The following describes two proteins that form a bound complex.

Sequence of protein 1:
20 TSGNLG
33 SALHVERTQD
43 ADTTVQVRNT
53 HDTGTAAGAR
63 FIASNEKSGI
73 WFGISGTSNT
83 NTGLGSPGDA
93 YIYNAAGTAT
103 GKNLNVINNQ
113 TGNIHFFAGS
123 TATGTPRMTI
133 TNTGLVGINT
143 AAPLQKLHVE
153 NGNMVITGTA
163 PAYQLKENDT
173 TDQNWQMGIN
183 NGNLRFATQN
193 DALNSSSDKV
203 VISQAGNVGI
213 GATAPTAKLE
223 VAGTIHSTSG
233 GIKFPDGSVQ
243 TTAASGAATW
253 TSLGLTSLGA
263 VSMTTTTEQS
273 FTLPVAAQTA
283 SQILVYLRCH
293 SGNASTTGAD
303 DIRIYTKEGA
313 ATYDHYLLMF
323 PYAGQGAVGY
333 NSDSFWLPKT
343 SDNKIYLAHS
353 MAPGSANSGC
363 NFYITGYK

Residue-level contacts at the interface:
Residue A43 in protein 2 interacts with residue N51 in protein 1 (closest heavy-atom distance 2.8 Å).
Residue R50 in protein 2 contacts residue S66 in protein 1 (closest heavy-atom distance 2.8 Å).
Residue A124 in protein 2 contacts residue G85 in protein 1 (closest heavy-atom distance 2.8 Å).
Residue G184 in protein 2 is in contact with residue E169 in protein 1 (closest heavy-atom distance 2.9 Å).
Residue V47 in protein 2 is in contact with residue I64 in protein 1 (closest heavy-atom distance 2.8 Å).
Residue A92 in protein 2 contacts residue N107 in protein 1 (closest heavy-atom distance 3.0 Å).
Residue S334 in protein 2 is in contact with residue N333 in protein 1 (closest heavy-atom distance 3.0 Å).
Residue A245 in protein 2 contacts residue F236 in protein 1 (closest heavy-atom distance 2.9 Å).
Residue Y165 in protein 2 contacts residue Q166 in protein 1 (closest heavy-atom distance 2.8 Å).
Residue K104 in protein 2 contacts residue Q112 in protein 1 (closest heavy-atom distance 2.7 Å).
Residue D91 in protein 2 is in contact with residue N105 in protein 1 (closest heavy-atom distance 2.7 Å).
Residue I94 in protein 2 contacts residue N107 in protein 1 (closest heavy-atom distance 2.8 Å).
Residue G225 in protein 2 is in contact with residue S231 in protein 1 (closest heavy-atom distance 3.0 Å).
Residue V49 in protein 2 is in contact with residue I64 in protein 1 (closest heavy-atom distance 2.9 Å).
Residue G184 in protein 2 interacts with residue W177 in protein 1 (closest heavy-atom distance 2.6 Å).
Residue Q48 in protein 2 is in contact with residue S66 in protein 1 (closest heavy-atom distance 2.8 Å).
Residue N96 in protein 2 is in contact with residue I109 in protein 1 (closest heavy-atom distance 2.8 Å).
Residue S247 in protein 2 is in contact with residue A245 in protein 1 (closest heavy-atom distance 2.9 Å).
Residue S33 in protein 2 is in contact with residue Q48 in protein 1 (closest heavy-atom distance 3.0 Å).
Residue G225 in protein 2 interacts with residue S229 in protein 1 (closest heavy-atom distance 2.8 Å).
Residue N110 in protein 2 is in contact with residue G121 in protein 1 (closest heavy-atom distance 2.8 Å).
Residue I227 in protein 2 interacts with residue K235 in protein 1 (closest heavy-atom distance 2.5 Å).
Residue L106 in protein 2 interacts with residue N115 in protein 1 (closest heavy-atom distance 3.0 Å).
Residue A246 in protein 2 contacts residue T243 in protein 1 (closest heavy-atom distance 2.9 Å).
Residue L106 in protein 2 interacts with residue H117 in protein 1 (closest heavy-atom distance 2.9 Å).
Residue L86 in protein 2 interacts with residue N107 in protein 1 (closest heavy-atom distance 3.0 Å).
Residue D42 in protein 2 is in contact with residue A58 in protein 1 (closest heavy-atom distance 2.8 Å).
Residue V37 in protein 2 is in contact with residue R50 in protein 1 (closest heavy-atom distance 2.9 Å).
Residue Y288 in protein 2 interacts with residue D303 in protein 1 (closest heavy-atom distance 2.8 Å).
Residue N96 in protein 2 is in contact with residue N110 in protein 1 (closest heavy-atom distance 2.8 Å).
Residue Q206 in protein 2 interacts with residue W177 in protein 1 (closest heavy-atom distance 3.0 Å).
Residue V330 in protein 2 interacts with residue Q327 in protein 1 (closest heavy-atom distance 2.9 Å).
Residue R290 in protein 2 is in contact with residue D303 in protein 1 (closest heavy-atom distance 2.9 Å).
Residue M156 in protein 2 is in contact with residue Q166 in protein 1 (closest heavy-atom distance 2.7 Å).
Residue V223 in protein 2 interacts with residue H228 in protein 1 (closest heavy-atom distance 2.8 Å).
Residue N105 in protein 2 interacts with residue N115 in protein 1 (closest heavy-atom distance 2.9 Å).
Residue Y332 in protein 2 contacts residue S293 in protein 1 (closest heavy-atom distance 2.8 Å).
Residue E152 in protein 2 interacts with residue T159 in protein 1 (closest heavy-atom distance 2.2 Å).
Residue T230 in protein 2 is in contact with residue P237 in protein 1 (closest heavy-atom distance 2.7 Å).
Residue Q41 in protein 2 is in contact with residue N51 in protein 1 (closest heavy-atom distance 3.0 Å).
Residue V223 in protein 2 interacts with residue T230 in protein 1 (closest heavy-atom distance 2.8 Å).
Residue I94 in protein 2 interacts with residue I109 in protein 1 (closest heavy-atom distance 2.7 Å).
Residue V108 in protein 2 contacts residue F119 in protein 1 (closest heavy-atom distance 2.8 Å).
Residue V37 in protein 2 contacts residue Q48 in protein 1 (closest heavy-atom distance 2.8 Å).
Residue N110 in protein 2 contacts residue F119 in protein 1 (closest heavy-atom distance 2.8 Å).
Residue R50 in protein 2 is in contact with residue N67 in protein 1 (closest heavy-atom distance 3.0 Å).
Residue H228 in protein 2 is in contact with residue K235 in protein 1 (closest heavy-atom distance 3.0 Å).
Residue N153 in protein 2 is in contact with residue T159 in protein 1 (closest heavy-atom distance 2.9 Å).
Residue T45 in protein 2 interacts with residue G60 in protein 1 (closest heavy-atom distance 2.8 Å).
Residue V151 in protein 2 is in contact with residue V157 in protein 1 (closest heavy-atom distance 3.0 Å).
Residue V49 in protein 2 contacts residue S66 in protein 1 (closest heavy-atom distance 3.0 Å).
Residue N183 in protein 2 interacts with residue E169 in protein 1 (closest heavy-atom distance 2.8 Å).
Residue S254 in protein 2 is in contact with residue D316 in protein 1 (closest heavy-atom distance 2.7 Å).
Residue L221 in protein 2 is in contact with residue H228 in protein 1 (closest heavy-atom distance 2.8 Å).
Residue I158 in protein 2 interacts with residue K168 in protein 1 (closest heavy-atom distance 2.8 Å).
Residue G160 in protein 2 is in contact with residue N170 in protein 1 (closest heavy-atom distance 2.8 Å).
Residue N155 in protein 2 interacts with residue A164 in protein 1 (closest heavy-atom distance 2.8 Å).
Residue S229 in protein 2 interacts with residue P237 in protein 1 (closest heavy-atom distance 2.7 Å).
Residue L35 in protein 2 contacts residue Q48 in protein 1 (closest heavy-atom distance 2.8 Å).
Residue V108 in protein 2 interacts with residue H117 in protein 1 (closest heavy-atom distance 2.8 Å).

Sequence of protein 2:
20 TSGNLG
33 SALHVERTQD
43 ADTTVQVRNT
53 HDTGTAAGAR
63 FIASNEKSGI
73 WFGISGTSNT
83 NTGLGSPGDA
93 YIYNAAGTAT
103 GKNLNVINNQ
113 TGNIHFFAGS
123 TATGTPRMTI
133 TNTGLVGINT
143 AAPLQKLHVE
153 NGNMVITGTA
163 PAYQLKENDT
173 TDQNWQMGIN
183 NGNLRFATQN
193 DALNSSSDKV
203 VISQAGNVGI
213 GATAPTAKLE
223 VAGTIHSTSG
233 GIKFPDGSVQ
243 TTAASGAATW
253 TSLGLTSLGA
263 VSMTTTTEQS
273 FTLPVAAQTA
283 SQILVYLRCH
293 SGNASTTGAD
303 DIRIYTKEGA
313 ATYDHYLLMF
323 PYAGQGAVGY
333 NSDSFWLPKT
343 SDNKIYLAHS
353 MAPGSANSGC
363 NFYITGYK